Interface contacts:
Residue K749 in protein 2 is in contact with residue L450 in protein 1 (closest heavy-atom distance 4.2 Å).
Residue F745 in protein 2 contacts residue I412 in protein 1 (closest heavy-atom distance 3.2 Å).
Residue L789 in protein 2 contacts residue L410 in protein 1 (closest heavy-atom distance 4.5 Å).

The following describes two proteins that form a bound complex.

Sequence of protein 1:
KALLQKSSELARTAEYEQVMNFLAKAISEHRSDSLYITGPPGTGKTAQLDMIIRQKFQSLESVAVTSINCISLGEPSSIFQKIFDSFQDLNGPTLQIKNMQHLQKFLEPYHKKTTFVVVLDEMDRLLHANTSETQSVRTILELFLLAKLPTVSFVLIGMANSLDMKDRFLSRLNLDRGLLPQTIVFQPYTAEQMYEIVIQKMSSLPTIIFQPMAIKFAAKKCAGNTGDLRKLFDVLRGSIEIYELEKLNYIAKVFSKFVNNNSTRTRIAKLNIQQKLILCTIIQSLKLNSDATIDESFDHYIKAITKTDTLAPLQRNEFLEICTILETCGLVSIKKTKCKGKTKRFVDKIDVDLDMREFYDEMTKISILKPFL

Sequence of protein 2:
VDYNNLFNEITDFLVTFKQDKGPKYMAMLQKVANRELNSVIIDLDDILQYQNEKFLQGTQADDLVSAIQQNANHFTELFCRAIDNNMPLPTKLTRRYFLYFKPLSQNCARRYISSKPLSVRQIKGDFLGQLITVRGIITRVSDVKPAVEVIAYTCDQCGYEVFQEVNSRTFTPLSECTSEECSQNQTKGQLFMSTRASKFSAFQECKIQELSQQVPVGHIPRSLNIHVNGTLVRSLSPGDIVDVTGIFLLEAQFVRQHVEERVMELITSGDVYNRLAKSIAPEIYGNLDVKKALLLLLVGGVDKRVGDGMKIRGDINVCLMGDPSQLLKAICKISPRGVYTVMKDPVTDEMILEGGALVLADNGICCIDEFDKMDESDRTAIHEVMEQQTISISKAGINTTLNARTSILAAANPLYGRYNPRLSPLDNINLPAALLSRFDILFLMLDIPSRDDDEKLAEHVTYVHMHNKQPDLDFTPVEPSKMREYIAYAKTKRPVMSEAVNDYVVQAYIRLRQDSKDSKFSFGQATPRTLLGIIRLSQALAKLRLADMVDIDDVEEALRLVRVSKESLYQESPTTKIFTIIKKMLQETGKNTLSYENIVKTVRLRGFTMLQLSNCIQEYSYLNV